Sequence of the second protein:
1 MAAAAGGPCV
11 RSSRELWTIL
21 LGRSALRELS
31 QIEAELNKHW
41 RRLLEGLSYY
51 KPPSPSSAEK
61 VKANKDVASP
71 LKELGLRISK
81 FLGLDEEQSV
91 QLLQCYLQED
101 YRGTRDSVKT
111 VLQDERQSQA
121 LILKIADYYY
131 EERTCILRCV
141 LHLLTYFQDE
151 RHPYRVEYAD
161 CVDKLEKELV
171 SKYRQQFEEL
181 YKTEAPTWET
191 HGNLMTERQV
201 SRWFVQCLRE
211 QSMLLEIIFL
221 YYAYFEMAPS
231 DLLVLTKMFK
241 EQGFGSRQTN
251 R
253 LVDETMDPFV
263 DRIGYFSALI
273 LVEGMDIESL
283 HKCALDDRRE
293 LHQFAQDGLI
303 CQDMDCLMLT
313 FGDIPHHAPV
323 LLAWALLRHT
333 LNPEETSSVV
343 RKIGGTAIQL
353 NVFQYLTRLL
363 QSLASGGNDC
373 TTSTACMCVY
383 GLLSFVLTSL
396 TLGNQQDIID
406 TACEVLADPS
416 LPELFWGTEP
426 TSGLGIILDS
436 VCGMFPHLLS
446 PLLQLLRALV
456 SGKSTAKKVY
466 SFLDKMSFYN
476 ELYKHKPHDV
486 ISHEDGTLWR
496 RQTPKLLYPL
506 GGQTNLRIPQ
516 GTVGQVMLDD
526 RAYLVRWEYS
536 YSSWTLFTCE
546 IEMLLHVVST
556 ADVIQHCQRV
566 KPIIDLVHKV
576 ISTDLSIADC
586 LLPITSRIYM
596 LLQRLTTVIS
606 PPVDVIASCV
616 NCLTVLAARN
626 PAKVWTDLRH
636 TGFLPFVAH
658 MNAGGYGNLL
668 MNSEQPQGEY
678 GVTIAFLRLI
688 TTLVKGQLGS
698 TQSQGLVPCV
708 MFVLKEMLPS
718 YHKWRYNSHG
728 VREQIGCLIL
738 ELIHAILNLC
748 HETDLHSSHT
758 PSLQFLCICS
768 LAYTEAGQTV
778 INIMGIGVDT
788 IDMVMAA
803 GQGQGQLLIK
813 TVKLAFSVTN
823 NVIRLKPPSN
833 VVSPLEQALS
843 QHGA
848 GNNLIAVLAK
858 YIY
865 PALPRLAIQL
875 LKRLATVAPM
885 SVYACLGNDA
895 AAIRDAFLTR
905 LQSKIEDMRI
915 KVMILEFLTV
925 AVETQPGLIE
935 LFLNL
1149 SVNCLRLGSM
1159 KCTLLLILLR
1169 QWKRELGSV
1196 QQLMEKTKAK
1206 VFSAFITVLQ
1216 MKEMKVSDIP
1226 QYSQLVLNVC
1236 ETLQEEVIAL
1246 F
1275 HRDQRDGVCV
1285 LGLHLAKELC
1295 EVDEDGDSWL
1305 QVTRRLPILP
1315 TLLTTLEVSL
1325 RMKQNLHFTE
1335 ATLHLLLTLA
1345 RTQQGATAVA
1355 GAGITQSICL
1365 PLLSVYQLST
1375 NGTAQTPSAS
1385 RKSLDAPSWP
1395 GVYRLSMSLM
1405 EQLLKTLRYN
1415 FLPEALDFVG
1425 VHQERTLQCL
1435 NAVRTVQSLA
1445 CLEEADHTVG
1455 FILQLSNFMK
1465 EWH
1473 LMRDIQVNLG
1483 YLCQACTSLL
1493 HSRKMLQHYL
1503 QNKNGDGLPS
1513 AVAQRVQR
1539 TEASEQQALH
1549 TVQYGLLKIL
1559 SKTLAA

Sequence of the first protein:
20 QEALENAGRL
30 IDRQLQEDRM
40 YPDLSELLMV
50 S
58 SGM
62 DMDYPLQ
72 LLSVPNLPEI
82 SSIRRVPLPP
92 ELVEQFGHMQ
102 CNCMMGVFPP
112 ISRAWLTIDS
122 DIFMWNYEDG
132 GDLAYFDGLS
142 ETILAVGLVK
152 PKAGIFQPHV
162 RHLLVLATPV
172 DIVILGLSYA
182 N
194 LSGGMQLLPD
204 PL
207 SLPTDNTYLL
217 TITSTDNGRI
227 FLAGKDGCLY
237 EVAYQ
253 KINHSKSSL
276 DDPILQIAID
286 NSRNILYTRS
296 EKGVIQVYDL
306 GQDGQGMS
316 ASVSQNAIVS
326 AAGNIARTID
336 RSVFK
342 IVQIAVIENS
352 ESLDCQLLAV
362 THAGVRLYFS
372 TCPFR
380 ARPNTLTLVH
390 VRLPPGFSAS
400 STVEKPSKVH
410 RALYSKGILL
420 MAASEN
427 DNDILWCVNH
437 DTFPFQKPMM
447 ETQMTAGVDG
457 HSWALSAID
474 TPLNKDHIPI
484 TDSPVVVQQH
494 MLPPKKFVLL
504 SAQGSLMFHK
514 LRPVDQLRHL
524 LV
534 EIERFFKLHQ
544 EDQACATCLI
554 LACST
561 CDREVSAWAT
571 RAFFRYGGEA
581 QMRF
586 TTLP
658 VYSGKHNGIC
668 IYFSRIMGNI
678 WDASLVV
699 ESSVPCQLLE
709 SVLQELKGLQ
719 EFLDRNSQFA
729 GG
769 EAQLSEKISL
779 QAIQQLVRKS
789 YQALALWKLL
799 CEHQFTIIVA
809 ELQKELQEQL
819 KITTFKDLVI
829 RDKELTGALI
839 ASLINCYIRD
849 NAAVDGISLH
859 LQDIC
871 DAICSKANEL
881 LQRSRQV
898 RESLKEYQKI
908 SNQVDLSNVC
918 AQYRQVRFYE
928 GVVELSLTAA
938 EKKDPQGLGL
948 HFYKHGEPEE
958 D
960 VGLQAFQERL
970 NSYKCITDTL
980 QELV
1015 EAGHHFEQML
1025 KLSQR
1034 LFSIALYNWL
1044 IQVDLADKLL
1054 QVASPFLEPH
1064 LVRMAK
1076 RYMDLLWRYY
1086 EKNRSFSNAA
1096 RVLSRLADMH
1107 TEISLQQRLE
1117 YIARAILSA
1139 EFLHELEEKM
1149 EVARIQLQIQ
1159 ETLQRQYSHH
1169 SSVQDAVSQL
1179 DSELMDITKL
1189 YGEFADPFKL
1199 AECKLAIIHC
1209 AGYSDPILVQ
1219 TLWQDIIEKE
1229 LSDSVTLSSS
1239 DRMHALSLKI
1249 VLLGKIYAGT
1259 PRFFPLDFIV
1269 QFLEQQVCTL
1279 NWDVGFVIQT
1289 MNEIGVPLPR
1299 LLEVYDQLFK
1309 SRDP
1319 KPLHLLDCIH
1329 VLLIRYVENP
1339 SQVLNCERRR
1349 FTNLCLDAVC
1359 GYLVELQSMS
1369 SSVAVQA

Residue-level contacts at the interface:
Residue H644 in the second protein interacts with residue S1366 in the first protein (closest heavy-atom distance 4.8 Å).
Residue M658 in the second protein is in contact with residue E1301 in the first protein (closest heavy-atom distance 4.2 Å).

The following describes two proteins that form a bound complex.